Interface contacts:
Residue Y483 in protein 2 is in contact with residue K236 in protein 1 (closest heavy-atom distance 4.7 Å).
Residue R472 in protein 2 contacts residue L239 in protein 1 (closest heavy-atom distance 3.3 Å).
Residue D474 in protein 2 contacts residue S242 in protein 1 (closest heavy-atom distance 3.2 Å).
Residue D485 in protein 2 interacts with residue K236 in protein 1 (closest heavy-atom distance 5.0 Å).
Residue D474 in protein 2 interacts with residue A243 in protein 1 (closest heavy-atom distance 5.0 Å).
Residue R472 in protein 2 is in contact with residue Y235 in protein 1 (closest heavy-atom distance 3.2 Å).
Residue D474 in protein 2 interacts with residue L239 in protein 1 (closest heavy-atom distance 4.3 Å).

Sequence of protein 2:
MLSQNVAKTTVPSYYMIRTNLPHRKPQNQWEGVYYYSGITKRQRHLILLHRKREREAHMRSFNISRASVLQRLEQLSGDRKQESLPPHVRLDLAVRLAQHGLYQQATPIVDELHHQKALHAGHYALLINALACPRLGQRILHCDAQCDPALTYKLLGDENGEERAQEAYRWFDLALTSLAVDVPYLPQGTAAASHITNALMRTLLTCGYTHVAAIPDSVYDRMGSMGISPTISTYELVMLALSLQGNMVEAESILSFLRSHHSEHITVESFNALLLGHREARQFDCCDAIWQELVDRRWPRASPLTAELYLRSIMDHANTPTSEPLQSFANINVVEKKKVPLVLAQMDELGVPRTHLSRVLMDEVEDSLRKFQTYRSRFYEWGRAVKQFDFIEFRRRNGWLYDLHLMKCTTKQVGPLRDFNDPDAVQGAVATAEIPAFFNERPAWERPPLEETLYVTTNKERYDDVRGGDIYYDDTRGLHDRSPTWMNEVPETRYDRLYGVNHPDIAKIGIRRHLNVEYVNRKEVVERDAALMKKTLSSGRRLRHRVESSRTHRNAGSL

Sequence of protein 1:
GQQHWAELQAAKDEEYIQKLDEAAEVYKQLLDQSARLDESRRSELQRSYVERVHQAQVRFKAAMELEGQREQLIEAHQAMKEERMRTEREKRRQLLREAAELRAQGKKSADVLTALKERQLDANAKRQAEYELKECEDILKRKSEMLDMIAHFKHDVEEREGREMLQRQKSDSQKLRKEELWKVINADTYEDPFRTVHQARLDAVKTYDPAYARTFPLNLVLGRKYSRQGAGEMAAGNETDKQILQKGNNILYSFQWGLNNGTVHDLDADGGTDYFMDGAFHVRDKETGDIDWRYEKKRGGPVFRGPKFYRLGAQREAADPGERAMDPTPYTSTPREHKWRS

The following describes two proteins that form a bound complex.